Residue-level contacts at the interface:
Residue F169 in the first protein is in contact with residue L34 in the second protein (closest heavy-atom distance 3.5 Å).
Residue N114 in the first protein contacts residue F145 in the second protein (closest heavy-atom distance 4.1 Å).
Residue L142 in the first protein is in contact with residue F75 in the second protein (closest heavy-atom distance 4.3 Å).
Residue V146 in the first protein is in contact with residue I68 in the second protein (closest heavy-atom distance 3.8 Å).
Residue Y145 in the first protein contacts residue Q67 in the second protein (closest heavy-atom distance 5.0 Å).
Residue L142 in the first protein contacts residue L71 in the second protein (closest heavy-atom distance 3.7 Å).
Residue L107 in the first protein contacts residue W135 in the second protein (closest heavy-atom distance 3.6 Å).
Residue V161 in the first protein interacts with residue I43 in the second protein (closest heavy-atom distance 3.7 Å).
Residue F130 in the first protein contacts residue L142 in the second protein (closest heavy-atom distance 4.2 Å).
Residue M111 in the first protein interacts with residue F133 in the second protein (closest heavy-atom distance 4.1 Å).
Residue N123 in the first protein contacts residue F145 in the second protein (closest heavy-atom distance 3.0 Å).
Residue K126 in the first protein is in contact with residue F145 in the second protein (closest heavy-atom distance 3.3 Å).
Residue V161 in the first protein interacts with residue L40 in the second protein (closest heavy-atom distance 3.5 Å).
Residue R138 in the first protein is in contact with residue F75 in the second protein (closest heavy-atom distance 3.2 Å).
Residue T153 in the first protein contacts residue Q46 in the second protein (closest heavy-atom distance 4.8 Å).
Residue K127 in the first protein is in contact with residue E146 in the second protein (closest heavy-atom distance 3.8 Å).
Residue W150 in the first protein is in contact with residue Q67 in the second protein (closest heavy-atom distance 3.1 Å).
Residue L162 in the first protein interacts with residue S44 in the second protein (closest heavy-atom distance 3.8 Å).
Residue R138 in the first protein contacts residue G73 in the second protein (closest heavy-atom distance 4.4 Å).
Residue A108 in the first protein is in contact with residue F133 in the second protein (closest heavy-atom distance 3.6 Å).
Residue M111 in the first protein is in contact with residue W135 in the second protein (closest heavy-atom distance 4.9 Å).
Residue T139 in the first protein interacts with residue Y64 in the second protein (closest heavy-atom distance 4.2 Å).
Residue L165 in the first protein contacts residue L40 in the second protein (closest heavy-atom distance 3.5 Å).
Residue L165 in the first protein is in contact with residue L34 in the second protein (closest heavy-atom distance 3.7 Å).
Residue I154 in the first protein contacts residue I43 in the second protein (closest heavy-atom distance 4.7 Å).
Residue V146 in the first protein interacts with residue Y64 in the second protein (closest heavy-atom distance 3.5 Å).
Residue L162 in the first protein contacts residue V47 in the second protein (closest heavy-atom distance 3.8 Å).
Residue K149 in the first protein contacts residue Q67 in the second protein (closest heavy-atom distance 4.6 Å).
Residue V115 in the first protein interacts with residue V141 in the second protein (closest heavy-atom distance 4.7 Å).
Residue L107 in the first protein is in contact with residue F133 in the second protein (closest heavy-atom distance 4.5 Å).
Residue L142 in the first protein interacts with residue I68 in the second protein (closest heavy-atom distance 3.6 Å).
Residue V146 in the first protein interacts with residue Q67 in the second protein (closest heavy-atom distance 3.4 Å).
Residue L162 in the first protein interacts with residue I43 in the second protein (closest heavy-atom distance 3.6 Å).
Residue L142 in the first protein interacts with residue Y64 in the second protein (closest heavy-atom distance 4.8 Å).
Residue T153 in the first protein contacts residue I43 in the second protein (closest heavy-atom distance 4.4 Å).
Residue F169 in the first protein interacts with residue I35 in the second protein (closest heavy-atom distance 4.5 Å).
Residue M111 in the first protein is in contact with residue L142 in the second protein (closest heavy-atom distance 3.6 Å).
Residue N123 in the first protein interacts with residue S148 in the second protein (closest heavy-atom distance 3.1 Å).
Residue L165 in the first protein interacts with residue I35 in the second protein (closest heavy-atom distance 3.8 Å).
Residue R138 in the first protein interacts with residue S72 in the second protein (closest heavy-atom distance 3.2 Å).
Residue M111 in the first protein is in contact with residue C138 in the second protein (closest heavy-atom distance 3.6 Å).
Residue W168 in the first protein contacts residue P28 in the second protein (closest heavy-atom distance 3.5 Å).
Residue K143 in the first protein is in contact with residue Y64 in the second protein (closest heavy-atom distance 3.2 Å).
Residue H160 in the first protein interacts with residue I43 in the second protein (closest heavy-atom distance 4.8 Å).
Residue Y145 in the first protein interacts with residue L71 in the second protein (closest heavy-atom distance 4.7 Å).
Residue M104 in the first protein is in contact with residue W135 in the second protein (closest heavy-atom distance 3.5 Å).
Residue W168 in the first protein contacts residue L34 in the second protein (closest heavy-atom distance 3.8 Å).

These two protein chains interact to form a complex.

Sequence of the second protein:
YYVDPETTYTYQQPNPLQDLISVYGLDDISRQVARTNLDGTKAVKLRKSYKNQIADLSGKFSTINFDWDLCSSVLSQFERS

Sequence of the first protein:
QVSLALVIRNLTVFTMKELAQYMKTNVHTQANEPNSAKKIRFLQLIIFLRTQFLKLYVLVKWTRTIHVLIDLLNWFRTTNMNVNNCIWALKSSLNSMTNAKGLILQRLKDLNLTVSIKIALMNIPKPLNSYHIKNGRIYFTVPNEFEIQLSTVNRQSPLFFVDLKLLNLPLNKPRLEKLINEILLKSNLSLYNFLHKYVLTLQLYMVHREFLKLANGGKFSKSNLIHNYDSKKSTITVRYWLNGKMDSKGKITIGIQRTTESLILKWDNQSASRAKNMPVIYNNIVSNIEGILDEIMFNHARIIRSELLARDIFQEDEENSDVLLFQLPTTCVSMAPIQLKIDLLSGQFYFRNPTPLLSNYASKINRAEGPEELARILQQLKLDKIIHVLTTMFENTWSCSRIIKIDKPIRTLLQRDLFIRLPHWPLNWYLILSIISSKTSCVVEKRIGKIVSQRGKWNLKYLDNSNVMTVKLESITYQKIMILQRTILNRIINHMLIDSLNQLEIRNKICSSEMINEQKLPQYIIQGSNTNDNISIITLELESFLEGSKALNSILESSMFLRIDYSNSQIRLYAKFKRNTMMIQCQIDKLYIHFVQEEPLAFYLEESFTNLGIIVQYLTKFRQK